Interface contacts:
Residue V393 in protein 1 contacts residue A93 in protein 2 (closest heavy-atom distance 3.5 Å).
Residue I350 in protein 1 interacts with residue P86 in protein 2 (closest heavy-atom distance 3.7 Å).
Residue V343 in protein 1 contacts residue K113 in protein 2 (closest heavy-atom distance 3.8 Å).
Residue L360 in protein 1 contacts residue V372 in protein 2 (closest heavy-atom distance 3.6 Å).
Residue D369 in protein 1 contacts residue L363 in protein 2 (closest heavy-atom distance 3.5 Å).
Residue Q391 in protein 1 interacts with residue P87 in protein 2 (closest heavy-atom distance 2.8 Å).
Residue N88 in protein 1 contacts residue H390 in protein 2 (closest heavy-atom distance 2.8 Å).
Residue K356 in protein 1 contacts residue V372 in protein 2 (closest heavy-atom distance 3.2 Å).
Residue E94 in protein 1 is in contact with residue A395 in protein 2 (closest heavy-atom distance 3.6 Å).
Residue P87 in protein 1 contacts residue Q391 in protein 2 (closest heavy-atom distance 3.5 Å).
Residue K345 in protein 1 is in contact with residue K113 in protein 2 (closest heavy-atom distance 3.4 Å).
Residue P87 in protein 1 is in contact with residue K348 in protein 2 (closest heavy-atom distance 3.4 Å).
Residue M377 in protein 1 is in contact with residue G114 in protein 2 (closest heavy-atom distance 3.2 Å).
Residue F359 in protein 1 interacts with residue V372 in protein 2 (closest heavy-atom distance 3.7 Å).
Residue V372 in protein 1 interacts with residue L360 in protein 2 (closest heavy-atom distance 3.7 Å).
Residue N88 in protein 1 contacts residue V393 in protein 2 (closest heavy-atom distance 3.2 Å).
Residue A395 in protein 1 contacts residue E94 in protein 2 (closest heavy-atom distance 3.5 Å).
Residue T380 in protein 1 contacts residue I378 in protein 2 (closest heavy-atom distance 2.9 Å).
Residue K113 in protein 1 is in contact with residue H344 in protein 2 (closest heavy-atom distance 2.8 Å).
Residue V393 in protein 1 contacts residue V90 in protein 2 (closest heavy-atom distance 3.6 Å).
Residue D346 in protein 1 interacts with residue K104 in protein 2 (closest heavy-atom distance 3.3 Å).
Residue P87 in protein 1 contacts residue V393 in protein 2 (closest heavy-atom distance 2.9 Å).
Residue K113 in protein 1 is in contact with residue V347 in protein 2 (closest heavy-atom distance 2.5 Å).
Residue P86 in protein 1 interacts with residue Q391 in protein 2 (closest heavy-atom distance 3.8 Å).
Residue K373 in protein 1 is in contact with residue L360 in protein 2 (closest heavy-atom distance 3.7 Å).
Residue Q391 in protein 1 contacts residue P86 in protein 2 (closest heavy-atom distance 2.9 Å).
Residue V90 in protein 1 is in contact with residue V393 in protein 2 (closest heavy-atom distance 3.7 Å).
Residue L363 in protein 1 is in contact with residue I368 in protein 2 (closest heavy-atom distance 3.7 Å).
Residue K113 in protein 1 interacts with residue K345 in protein 2 (closest heavy-atom distance 3.5 Å).
Residue I368 in protein 1 contacts residue L363 in protein 2 (closest heavy-atom distance 3.8 Å).
Residue A93 in protein 1 is in contact with residue A395 in protein 2 (closest heavy-atom distance 3.7 Å).
Residue I378 in protein 1 contacts residue C379 in protein 2 (closest heavy-atom distance 3.4 Å).
Residue V393 in protein 1 contacts residue N88 in protein 2 (closest heavy-atom distance 3.3 Å).
Residue K356 in protein 1 is in contact with residue K373 in protein 2 (closest heavy-atom distance 3.5 Å).
Residue H344 in protein 1 contacts residue K113 in protein 2 (closest heavy-atom distance 3.6 Å).
Residue G114 in protein 1 is in contact with residue M377 in protein 2 (closest heavy-atom distance 3.2 Å).
Residue K356 in protein 1 is in contact with residue E342 in protein 2 (closest heavy-atom distance 3.8 Å).
Residue V393 in protein 1 contacts residue T89 in protein 2 (closest heavy-atom distance 3.6 Å).
Residue I378 in protein 1 contacts residue T380 in protein 2 (closest heavy-atom distance 2.8 Å).
Residue K348 in protein 1 interacts with residue P87 in protein 2 (closest heavy-atom distance 3.4 Å).
Residue P87 in protein 1 interacts with residue G392 in protein 2 (closest heavy-atom distance 2.7 Å).
Residue L363 in protein 1 interacts with residue L363 in protein 2 (closest heavy-atom distance 3.7 Å).
Residue K97 in protein 1 contacts residue E396 in protein 2 (closest heavy-atom distance 3.0 Å).
Residue H390 in protein 1 is in contact with residue N88 in protein 2 (closest heavy-atom distance 3.1 Å).
Residue M377 in protein 1 contacts residue P86 in protein 2 (closest heavy-atom distance 3.7 Å).
Residue E396 in protein 1 contacts residue K97 in protein 2 (closest heavy-atom distance 3.5 Å).
Residue V347 in protein 1 contacts residue K113 in protein 2 (closest heavy-atom distance 3.6 Å).
Residue V90 in protein 1 contacts residue H414 in protein 2 (closest heavy-atom distance 3.7 Å).
Residue M377 in protein 1 interacts with residue T380 in protein 2 (closest heavy-atom distance 3.6 Å).
Residue P86 in protein 1 contacts residue C379 in protein 2 (closest heavy-atom distance 3.7 Å).
Residue V393 in protein 1 is in contact with residue P87 in protein 2 (closest heavy-atom distance 2.5 Å).
Residue K373 in protein 1 interacts with residue K356 in protein 2 (closest heavy-atom distance 3.4 Å).
Residue V372 in protein 1 interacts with residue K356 in protein 2 (closest heavy-atom distance 3.2 Å).
Residue L360 in protein 1 interacts with residue K373 in protein 2 (closest heavy-atom distance 3.6 Å).
Residue E94 in protein 1 is in contact with residue E396 in protein 2 (closest heavy-atom distance 2.9 Å).
Residue G392 in protein 1 is in contact with residue P87 in protein 2 (closest heavy-atom distance 3.4 Å).
Residue C379 in protein 1 contacts residue I378 in protein 2 (closest heavy-atom distance 3.2 Å).
Residue A93 in protein 1 interacts with residue V393 in protein 2 (closest heavy-atom distance 3.3 Å).
Residue E396 in protein 1 interacts with residue E94 in protein 2 (closest heavy-atom distance 3.1 Å).
Residue T380 in protein 1 is in contact with residue M377 in protein 2 (closest heavy-atom distance 3.3 Å).

Sequence of protein 2:
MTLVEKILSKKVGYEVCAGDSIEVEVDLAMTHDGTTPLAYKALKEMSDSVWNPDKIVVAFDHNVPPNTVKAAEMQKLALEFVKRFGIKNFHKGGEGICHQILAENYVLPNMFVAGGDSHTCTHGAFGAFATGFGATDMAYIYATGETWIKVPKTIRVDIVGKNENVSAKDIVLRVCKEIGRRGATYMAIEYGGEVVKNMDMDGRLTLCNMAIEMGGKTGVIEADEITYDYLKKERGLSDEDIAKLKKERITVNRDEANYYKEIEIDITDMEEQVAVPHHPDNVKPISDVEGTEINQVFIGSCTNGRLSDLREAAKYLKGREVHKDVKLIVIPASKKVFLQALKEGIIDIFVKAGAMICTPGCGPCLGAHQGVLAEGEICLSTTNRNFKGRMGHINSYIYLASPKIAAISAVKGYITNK

The following describes two proteins that form a bound complex.

Sequence of protein 1:
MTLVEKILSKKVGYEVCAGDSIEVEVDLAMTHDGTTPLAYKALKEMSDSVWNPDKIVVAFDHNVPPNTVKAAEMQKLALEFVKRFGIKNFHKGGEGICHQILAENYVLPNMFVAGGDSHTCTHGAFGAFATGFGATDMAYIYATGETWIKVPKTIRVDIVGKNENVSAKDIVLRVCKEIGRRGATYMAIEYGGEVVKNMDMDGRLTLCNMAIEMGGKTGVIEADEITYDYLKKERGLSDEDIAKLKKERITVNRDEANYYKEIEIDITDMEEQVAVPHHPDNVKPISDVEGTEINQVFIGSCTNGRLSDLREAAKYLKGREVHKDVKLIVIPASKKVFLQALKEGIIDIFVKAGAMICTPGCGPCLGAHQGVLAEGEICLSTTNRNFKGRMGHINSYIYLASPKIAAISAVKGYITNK